Sequence of the second protein:
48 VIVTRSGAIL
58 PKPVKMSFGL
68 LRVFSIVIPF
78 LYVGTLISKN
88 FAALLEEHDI

Sequence of the first protein:
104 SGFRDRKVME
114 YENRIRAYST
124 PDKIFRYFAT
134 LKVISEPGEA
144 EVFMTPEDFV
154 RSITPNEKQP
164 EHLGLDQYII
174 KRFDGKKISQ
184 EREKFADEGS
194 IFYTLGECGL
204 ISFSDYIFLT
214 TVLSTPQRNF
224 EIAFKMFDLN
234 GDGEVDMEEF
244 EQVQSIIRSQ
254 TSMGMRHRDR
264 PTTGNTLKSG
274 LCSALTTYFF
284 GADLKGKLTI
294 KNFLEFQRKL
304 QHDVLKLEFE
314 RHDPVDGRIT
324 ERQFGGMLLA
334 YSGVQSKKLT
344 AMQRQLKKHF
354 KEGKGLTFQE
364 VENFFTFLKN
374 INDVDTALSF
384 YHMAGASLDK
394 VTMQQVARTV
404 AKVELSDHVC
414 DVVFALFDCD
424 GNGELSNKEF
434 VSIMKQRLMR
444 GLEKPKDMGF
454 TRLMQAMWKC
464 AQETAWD

These two protein chains interact to form a complex.

Contacts between the two chains:
Residue K447 in the first protein is in contact with residue D96 in the second protein (closest heavy-atom distance 4.7 Å).
Residue L456 in the first protein interacts with residue D96 in the second protein (closest heavy-atom distance 4.6 Å).
Residue A459 in the first protein interacts with residue H95 in the second protein (closest heavy-atom distance 3.7 Å).
Residue D450 in the first protein interacts with residue L92 in the second protein (closest heavy-atom distance 4.3 Å).
Residue F453 in the first protein is in contact with residue F88 in the second protein (closest heavy-atom distance 4.5 Å).
Residue L456 in the first protein is in contact with residue L92 in the second protein (closest heavy-atom distance 3.8 Å).
Residue G452 in the first protein is in contact with residue L92 in the second protein (closest heavy-atom distance 3.9 Å).
Residue L456 in the first protein contacts residue H95 in the second protein (closest heavy-atom distance 4.6 Å).
Residue F453 in the first protein contacts residue L92 in the second protein (closest heavy-atom distance 3.9 Å).
Residue R455 in the first protein is in contact with residue L92 in the second protein (closest heavy-atom distance 4.6 Å).
Residue C463 in the first protein is in contact with residue H95 in the second protein (closest heavy-atom distance 4.7 Å).
Residue L456 in the first protein interacts with residue L91 in the second protein (closest heavy-atom distance 4.6 Å).
Residue R455 in the first protein contacts residue D96 in the second protein (closest heavy-atom distance 2.9 Å).